Sequence of the first protein:
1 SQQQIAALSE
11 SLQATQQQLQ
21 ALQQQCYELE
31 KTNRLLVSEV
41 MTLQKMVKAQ

Sequence of the second protein:
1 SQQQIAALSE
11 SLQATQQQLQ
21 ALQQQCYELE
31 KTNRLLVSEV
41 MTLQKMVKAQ

Residue-level contacts at the interface:
Residue C26 in the first protein contacts residue Q25 in the second protein (closest heavy-atom distance 3.9 Å).
Residue L43 in the first protein is in contact with residue L43 in the second protein (closest heavy-atom distance 3.7 Å).
Residue V47 in the first protein contacts residue V47 in the second protein (closest heavy-atom distance 3.9 Å).
Residue V37 in the first protein interacts with residue T32 in the second protein (closest heavy-atom distance 4.8 Å).
Residue M41 in the first protein is in contact with residue E39 in the second protein (closest heavy-atom distance 3.8 Å).
Residue I5 in the first protein contacts residue Q4 in the second protein (closest heavy-atom distance 3.5 Å).
Residue I5 in the first protein is in contact with residue I5 in the second protein (closest heavy-atom distance 4.0 Å).
Residue V47 in the first protein interacts with residue L43 in the second protein (closest heavy-atom distance 4.2 Å).
Residue L36 in the first protein contacts residue L36 in the second protein (closest heavy-atom distance 4.0 Å).
Residue L29 in the first protein contacts residue L29 in the second protein (closest heavy-atom distance 3.8 Å).
Residue V40 in the first protein contacts residue E39 in the second protein (closest heavy-atom distance 3.7 Å).
Residue V47 in the first protein contacts residue Q50 in the second protein (closest heavy-atom distance 3.1 Å).
Residue V40 in the first protein is in contact with residue V40 in the second protein (closest heavy-atom distance 3.9 Å).
Residue Q44 in the first protein is in contact with residue L43 in the second protein (closest heavy-atom distance 3.8 Å).
Residue C26 in the first protein is in contact with residue L22 in the second protein (closest heavy-atom distance 4.1 Å).
Residue E30 in the first protein contacts residue Q25 in the second protein (closest heavy-atom distance 2.8 Å).
Residue I5 in the first protein is in contact with residue S1 in the second protein (closest heavy-atom distance 3.9 Å).
Residue E30 in the first protein interacts with residue L29 in the second protein (closest heavy-atom distance 4.1 Å).
Residue L12 in the first protein interacts with residue T15 in the second protein (closest heavy-atom distance 3.6 Å).
Residue V40 in the first protein contacts residue L36 in the second protein (closest heavy-atom distance 4.6 Å).
Residue Q44 in the first protein is in contact with residue V40 in the second protein (closest heavy-atom distance 5.0 Å).
Residue C26 in the first protein interacts with residue L29 in the second protein (closest heavy-atom distance 4.1 Å).
Residue Q2 in the first protein contacts residue Q4 in the second protein (closest heavy-atom distance 3.2 Å).
Residue Y27 in the first protein is in contact with residue Q25 in the second protein (closest heavy-atom distance 4.7 Å).
Residue Q16 in the first protein interacts with residue T15 in the second protein (closest heavy-atom distance 2.6 Å).
Residue S9 in the first protein is in contact with residue L8 in the second protein (closest heavy-atom distance 3.6 Å).
Residue L12 in the first protein is in contact with residue S11 in the second protein (closest heavy-atom distance 3.5 Å).
Residue L8 in the first protein interacts with residue L8 in the second protein (closest heavy-atom distance 3.9 Å).
Residue Q50 in the first protein interacts with residue Q50 in the second protein (closest heavy-atom distance 2.6 Å).
Residue L19 in the first protein contacts residue T15 in the second protein (closest heavy-atom distance 3.7 Å).
Residue V37 in the first protein interacts with residue L36 in the second protein (closest heavy-atom distance 3.8 Å).
Residue L19 in the first protein contacts residue L22 in the second protein (closest heavy-atom distance 4.3 Å).
Residue Q44 in the first protein interacts with residue M46 in the second protein (closest heavy-atom distance 3.2 Å).
Residue N33 in the first protein is in contact with residue L29 in the second protein (closest heavy-atom distance 3.5 Å).
Residue Q16 in the first protein is in contact with residue Q18 in the second protein (closest heavy-atom distance 2.7 Å).
Residue Q23 in the first protein interacts with residue Q18 in the second protein (closest heavy-atom distance 3.5 Å).
Residue N33 in the first protein contacts residue N33 in the second protein (closest heavy-atom distance 3.1 Å).
Residue I5 in the first protein contacts residue L8 in the second protein (closest heavy-atom distance 4.2 Å).
Residue L12 in the first protein contacts residue L12 in the second protein (closest heavy-atom distance 3.8 Å).
Residue L12 in the first protein is in contact with residue L8 in the second protein (closest heavy-atom distance 4.0 Å).
Residue L19 in the first protein interacts with residue L19 in the second protein (closest heavy-atom distance 3.7 Å).
Residue L19 in the first protein contacts residue Q18 in the second protein (closest heavy-atom distance 3.5 Å).
Residue Q44 in the first protein interacts with residue T42 in the second protein (closest heavy-atom distance 3.8 Å).
Residue K48 in the first protein is in contact with residue M46 in the second protein (closest heavy-atom distance 3.5 Å).
Residue Q44 in the first protein contacts residue E39 in the second protein (closest heavy-atom distance 2.9 Å).
Residue L22 in the first protein is in contact with residue L22 in the second protein (closest heavy-atom distance 3.4 Å).
Residue Q23 in the first protein is in contact with residue L22 in the second protein (closest heavy-atom distance 3.9 Å).
Residue T15 in the first protein contacts residue T15 in the second protein (closest heavy-atom distance 4.4 Å).
Residue C26 in the first protein is in contact with residue C26 in the second protein (closest heavy-atom distance 4.0 Å).
Residue V47 in the first protein interacts with residue M46 in the second protein (closest heavy-atom distance 3.5 Å).
Residue Q23 in the first protein interacts with residue Q25 in the second protein (closest heavy-atom distance 4.8 Å).
Residue V40 in the first protein interacts with residue L43 in the second protein (closest heavy-atom distance 4.3 Å).
Residue N33 in the first protein interacts with residue L36 in the second protein (closest heavy-atom distance 3.4 Å).
Residue N33 in the first protein contacts residue T32 in the second protein (closest heavy-atom distance 3.5 Å).

The following describes two proteins that form a bound complex.